Sequence of chain B:
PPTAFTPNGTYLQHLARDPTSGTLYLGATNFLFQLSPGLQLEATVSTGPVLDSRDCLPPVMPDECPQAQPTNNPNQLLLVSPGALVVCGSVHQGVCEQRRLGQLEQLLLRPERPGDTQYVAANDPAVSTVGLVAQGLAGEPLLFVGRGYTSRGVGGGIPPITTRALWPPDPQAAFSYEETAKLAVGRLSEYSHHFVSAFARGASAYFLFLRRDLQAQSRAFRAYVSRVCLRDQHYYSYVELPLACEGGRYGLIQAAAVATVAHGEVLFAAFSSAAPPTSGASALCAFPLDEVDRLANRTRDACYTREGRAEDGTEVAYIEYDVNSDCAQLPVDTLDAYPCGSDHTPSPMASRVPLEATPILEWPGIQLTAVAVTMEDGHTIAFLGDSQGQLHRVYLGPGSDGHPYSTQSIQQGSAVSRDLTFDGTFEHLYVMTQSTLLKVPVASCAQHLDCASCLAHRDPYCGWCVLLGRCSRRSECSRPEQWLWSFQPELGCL

Contacts between the two chains:
Residue Q453 in chain B interacts with residue Y85 in chain A (closest heavy-atom distance 4.1 Å).
Residue R157 in chain B is in contact with residue C72 in chain A (closest heavy-atom distance 3.5 Å).
Residue L257 in chain B contacts residue L77 in chain A (closest heavy-atom distance 4.3 Å).
Residue Q259 in chain B interacts with residue Q80 in chain A (closest heavy-atom distance 4.5 Å).
Residue A131 in chain B interacts with residue Y85 in chain A (closest heavy-atom distance 4.3 Å).
Residue R437 in chain B contacts residue T81 in chain A (closest heavy-atom distance 4.7 Å).
Residue H199 in chain B contacts residue V76 in chain A (closest heavy-atom distance 4.8 Å).
Residue T452 in chain B is in contact with residue W84 in chain A (closest heavy-atom distance 3.7 Å).
Residue Q18 in chain B is in contact with residue Y85 in chain A (closest heavy-atom distance 3.5 Å).
Residue A434 in chain B interacts with residue Q80 in chain A (closest heavy-atom distance 3.7 Å).
Residue A131 in chain B contacts residue T81 in chain A (closest heavy-atom distance 3.8 Å).
Residue T286 in chain B contacts residue S74 in chain A (closest heavy-atom distance 4.4 Å).
Residue A283 in chain B interacts with residue L77 in chain A (closest heavy-atom distance 4.5 Å).
Residue P284 in chain B contacts residue L77 in chain A (closest heavy-atom distance 3.5 Å).
Residue S433 in chain B is in contact with residue S83 in chain A (closest heavy-atom distance 3.6 Å).
Residue L17 in chain B is in contact with residue W84 in chain A (closest heavy-atom distance 3.4 Å).
Residue R217 in chain B interacts with residue N75 in chain A (closest heavy-atom distance 4.2 Å).
Residue L17 in chain B contacts residue Y85 in chain A (closest heavy-atom distance 4.8 Å).
Residue A434 in chain B contacts residue W84 in chain A (closest heavy-atom distance 3.0 Å).
Residue M451 in chain B is in contact with residue W84 in chain A (closest heavy-atom distance 4.1 Å).
Residue F226 in chain B is in contact with residue L77 in chain A (closest heavy-atom distance 3.5 Å).
Residue A434 in chain B interacts with residue W79 in chain A (closest heavy-atom distance 4.4 Å).
Residue S433 in chain B interacts with residue W84 in chain A (closest heavy-atom distance 3.6 Å).
Residue Q453 in chain B is in contact with residue S83 in chain A (closest heavy-atom distance 4.8 Å).
Residue A282 in chain B interacts with residue W79 in chain A (closest heavy-atom distance 3.0 Å).
Residue S197 in chain B contacts residue N75 in chain A (closest heavy-atom distance 3.0 Å).
Residue S406 in chain B interacts with residue S83 in chain A (closest heavy-atom distance 3.5 Å).
Residue P130 in chain B contacts residue Y85 in chain A (closest heavy-atom distance 3.7 Å).
Residue S436 in chain B contacts residue Q80 in chain A (closest heavy-atom distance 3.5 Å).
Residue P284 in chain B is in contact with residue W79 in chain A (closest heavy-atom distance 3.6 Å).
Residue V435 in chain B contacts residue Q80 in chain A (closest heavy-atom distance 3.8 Å).
Residue Q259 in chain B is in contact with residue W79 in chain A (closest heavy-atom distance 2.8 Å).
Residue S406 in chain B contacts residue W79 in chain A (closest heavy-atom distance 4.1 Å).
Residue P284 in chain B interacts with residue S78 in chain A (closest heavy-atom distance 3.6 Å).
Residue T388 in chain B is in contact with residue W79 in chain A (closest heavy-atom distance 3.9 Å).
Residue G432 in chain B is in contact with residue S83 in chain A (closest heavy-atom distance 3.2 Å).
Residue S280 in chain B contacts residue W79 in chain A (closest heavy-atom distance 3.3 Å).
Residue S133 in chain B is in contact with residue T81 in chain A (closest heavy-atom distance 4.6 Å).
Residue R437 in chain B is in contact with residue Q80 in chain A (closest heavy-atom distance 3.0 Å).
Residue P285 in chain B contacts residue W79 in chain A (closest heavy-atom distance 3.8 Å).
Residue F226 in chain B contacts residue N75 in chain A (closest heavy-atom distance 4.1 Å).
Residue P285 in chain B contacts residue Y82 in chain A (closest heavy-atom distance 3.5 Å).
Residue Q386 in chain B contacts residue W79 in chain A (closest heavy-atom distance 3.3 Å).
Residue V435 in chain B contacts residue W84 in chain A (closest heavy-atom distance 4.7 Å).
Residue Q18 in chain B interacts with residue Q80 in chain A (closest heavy-atom distance 4.8 Å).
Residue S436 in chain B interacts with residue W84 in chain A (closest heavy-atom distance 3.7 Å).
Residue L215 in chain B is in contact with residue L77 in chain A (closest heavy-atom distance 4.1 Å).
Residue P284 in chain B contacts residue V76 in chain A (closest heavy-atom distance 3.4 Å).
Residue Q18 in chain B is in contact with residue W84 in chain A (closest heavy-atom distance 4.0 Å).
Residue A283 in chain B interacts with residue V76 in chain A (closest heavy-atom distance 4.5 Å).
Residue A434 in chain B is in contact with residue S83 in chain A (closest heavy-atom distance 3.0 Å).
Residue A283 in chain B contacts residue W79 in chain A (closest heavy-atom distance 3.5 Å).
Residue Q259 in chain B interacts with residue L77 in chain A (closest heavy-atom distance 2.9 Å).
Residue Q259 in chain B contacts residue S78 in chain A (closest heavy-atom distance 3.3 Å).
Residue T388 in chain B is in contact with residue Q80 in chain A (closest heavy-atom distance 3.7 Å).
Residue R437 in chain B interacts with residue S78 in chain A (closest heavy-atom distance 3.1 Å).
Residue H199 in chain B contacts residue L77 in chain A (closest heavy-atom distance 3.7 Å).
Residue Q453 in chain B is in contact with residue W84 in chain A (closest heavy-atom distance 3.1 Å).
Residue H199 in chain B contacts residue N75 in chain A (closest heavy-atom distance 2.6 Å).
Residue P284 in chain B contacts residue Y82 in chain A (closest heavy-atom distance 3.6 Å).

These two protein chains interact to form a complex.

Sequence of chain A:
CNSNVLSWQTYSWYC